Sequence of protein 2:
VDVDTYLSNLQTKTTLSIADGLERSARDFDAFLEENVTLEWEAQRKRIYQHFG

Residue-level contacts at the interface:
Residue P1690 in protein 1 interacts with residue W49 in protein 2 (closest heavy-atom distance 4.2 Å).
Residue Y1206 in protein 1 interacts with residue T21 in protein 2 (closest heavy-atom distance 4.6 Å).
Residue V1852 in protein 1 contacts residue Y57 in protein 2 (closest heavy-atom distance 3.4 Å).
Residue L1693 in protein 1 contacts residue I56 in protein 2 (closest heavy-atom distance 4.1 Å).
Residue W1209 in protein 1 is in contact with residue L14 in protein 2 (closest heavy-atom distance 3.6 Å).
Residue R1446 in protein 1 contacts residue S33 in protein 2 (closest heavy-atom distance 3.8 Å).
Residue A1697 in protein 1 contacts residue I56 in protein 2 (closest heavy-atom distance 4.7 Å).
Residue Q1560 in protein 1 contacts residue V45 in protein 2 (closest heavy-atom distance 4.1 Å).
Residue L1760 in protein 1 is in contact with residue Y57 in protein 2 (closest heavy-atom distance 4.4 Å).
Residue E1634 in protein 1 interacts with residue V45 in protein 2 (closest heavy-atom distance 4.1 Å).
Residue W1209 in protein 1 is in contact with residue L17 in protein 2 (closest heavy-atom distance 3.8 Å).
Residue K1841 in protein 1 interacts with residue L47 in protein 2 (closest heavy-atom distance 4.3 Å).
Residue E1385 in protein 1 is in contact with residue L30 in protein 2 (closest heavy-atom distance 4.4 Å).
Residue T1442 in protein 1 interacts with residue L30 in protein 2 (closest heavy-atom distance 4.1 Å).
Residue Q1269 in protein 1 interacts with residue Y13 in protein 2 (closest heavy-atom distance 3.9 Å).
Residue L1696 in protein 1 interacts with residue F60 in protein 2 (closest heavy-atom distance 4.2 Å).
Residue K1216 in protein 1 interacts with residue D9 in protein 2 (closest heavy-atom distance 3.8 Å).
Residue R1495 in protein 1 interacts with residue F40 in protein 2 (closest heavy-atom distance 4.0 Å).
Residue G1848 in protein 1 interacts with residue Y57 in protein 2 (closest heavy-atom distance 2.9 Å).
Residue L1554 in protein 1 contacts residue L41 in protein 2 (closest heavy-atom distance 4.3 Å).
Residue P1208 in protein 1 contacts residue T22 in protein 2 (closest heavy-atom distance 3.7 Å).
Residue H1756 in protein 1 interacts with residue R53 in protein 2 (closest heavy-atom distance 4.5 Å).
Residue Q1445 in protein 1 interacts with residue D36 in protein 2 (closest heavy-atom distance 4.5 Å).
Residue D1449 in protein 1 is in contact with residue F40 in protein 2 (closest heavy-atom distance 3.1 Å).
Residue T1442 in protein 1 interacts with residue S33 in protein 2 (closest heavy-atom distance 4.0 Å).
Residue Y1265 in protein 1 contacts residue I26 in protein 2 (closest heavy-atom distance 3.8 Å).
Residue A1448 in protein 1 interacts with residue F40 in protein 2 (closest heavy-atom distance 3.7 Å).
Residue K1216 in protein 1 is in contact with residue V10 in protein 2 (closest heavy-atom distance 3.5 Å).
Residue N1205 in protein 1 interacts with residue T22 in protein 2 (closest heavy-atom distance 3.7 Å).
Residue Y1206 in protein 1 contacts residue L23 in protein 2 (closest heavy-atom distance 4.5 Å).
Residue N1451 in protein 1 is in contact with residue F40 in protein 2 (closest heavy-atom distance 4.7 Å).
Residue D1449 in protein 1 is in contact with residue D36 in protein 2 (closest heavy-atom distance 4.5 Å).
Residue Y1386 in protein 1 contacts residue I26 in protein 2 (closest heavy-atom distance 4.2 Å).
Residue Q1445 in protein 1 is in contact with residue F40 in protein 2 (closest heavy-atom distance 3.1 Å).
Residue E1390 in protein 1 contacts residue I26 in protein 2 (closest heavy-atom distance 3.7 Å).
Residue H1266 in protein 1 contacts residue Y13 in protein 2 (closest heavy-atom distance 3.1 Å).
Residue K1498 in protein 1 contacts residue E48 in protein 2 (closest heavy-atom distance 3.4 Å).
Residue N1205 in protein 1 contacts residue L23 in protein 2 (closest heavy-atom distance 3.9 Å).
Residue F1491 in protein 1 contacts residue L41 in protein 2 (closest heavy-atom distance 3.6 Å).
Residue E1851 in protein 1 contacts residue Y57 in protein 2 (closest heavy-atom distance 4.7 Å).
Residue L1845 in protein 1 is in contact with residue E50 in protein 2 (closest heavy-atom distance 3.3 Å).
Residue L1389 in protein 1 contacts residue I26 in protein 2 (closest heavy-atom distance 3.9 Å).
Residue N1694 in protein 1 interacts with residue I56 in protein 2 (closest heavy-atom distance 4.4 Å).
Residue S1564 in protein 1 contacts residue E48 in protein 2 (closest heavy-atom distance 2.6 Å).
Residue H1756 in protein 1 is in contact with residue Y57 in protein 2 (closest heavy-atom distance 4.1 Å).
Residue K1488 in protein 1 is in contact with residue F37 in protein 2 (closest heavy-atom distance 3.7 Å).
Residue V1492 in protein 1 contacts residue F37 in protein 2 (closest heavy-atom distance 4.0 Å).
Residue K1841 in protein 1 interacts with residue E50 in protein 2 (closest heavy-atom distance 4.3 Å).
Residue Q1445 in protein 1 interacts with residue F37 in protein 2 (closest heavy-atom distance 3.5 Å).
Residue A1697 in protein 1 contacts residue F60 in protein 2 (closest heavy-atom distance 3.9 Å).
Residue S1753 in protein 1 is in contact with residue R53 in protein 2 (closest heavy-atom distance 3.8 Å).
Residue F1491 in protein 1 is in contact with residue N44 in protein 2 (closest heavy-atom distance 4.1 Å).
Residue L1389 in protein 1 interacts with residue L30 in protein 2 (closest heavy-atom distance 4.1 Å).
Residue L1693 in protein 1 is in contact with residue R53 in protein 2 (closest heavy-atom distance 3.9 Å).
Residue F1491 in protein 1 contacts residue F37 in protein 2 (closest heavy-atom distance 4.0 Å).
Residue Q1560 in protein 1 interacts with residue E48 in protein 2 (closest heavy-atom distance 4.8 Å).
Residue R1495 in protein 1 interacts with residue N44 in protein 2 (closest heavy-atom distance 3.1 Å).
Residue A1557 in protein 1 contacts residue L41 in protein 2 (closest heavy-atom distance 4.2 Å).
Residue P1690 in protein 1 interacts with residue R53 in protein 2 (closest heavy-atom distance 4.6 Å).
Residue L1845 in protein 1 interacts with residue R53 in protein 2 (closest heavy-atom distance 4.0 Å).

Sequence of protein 1:
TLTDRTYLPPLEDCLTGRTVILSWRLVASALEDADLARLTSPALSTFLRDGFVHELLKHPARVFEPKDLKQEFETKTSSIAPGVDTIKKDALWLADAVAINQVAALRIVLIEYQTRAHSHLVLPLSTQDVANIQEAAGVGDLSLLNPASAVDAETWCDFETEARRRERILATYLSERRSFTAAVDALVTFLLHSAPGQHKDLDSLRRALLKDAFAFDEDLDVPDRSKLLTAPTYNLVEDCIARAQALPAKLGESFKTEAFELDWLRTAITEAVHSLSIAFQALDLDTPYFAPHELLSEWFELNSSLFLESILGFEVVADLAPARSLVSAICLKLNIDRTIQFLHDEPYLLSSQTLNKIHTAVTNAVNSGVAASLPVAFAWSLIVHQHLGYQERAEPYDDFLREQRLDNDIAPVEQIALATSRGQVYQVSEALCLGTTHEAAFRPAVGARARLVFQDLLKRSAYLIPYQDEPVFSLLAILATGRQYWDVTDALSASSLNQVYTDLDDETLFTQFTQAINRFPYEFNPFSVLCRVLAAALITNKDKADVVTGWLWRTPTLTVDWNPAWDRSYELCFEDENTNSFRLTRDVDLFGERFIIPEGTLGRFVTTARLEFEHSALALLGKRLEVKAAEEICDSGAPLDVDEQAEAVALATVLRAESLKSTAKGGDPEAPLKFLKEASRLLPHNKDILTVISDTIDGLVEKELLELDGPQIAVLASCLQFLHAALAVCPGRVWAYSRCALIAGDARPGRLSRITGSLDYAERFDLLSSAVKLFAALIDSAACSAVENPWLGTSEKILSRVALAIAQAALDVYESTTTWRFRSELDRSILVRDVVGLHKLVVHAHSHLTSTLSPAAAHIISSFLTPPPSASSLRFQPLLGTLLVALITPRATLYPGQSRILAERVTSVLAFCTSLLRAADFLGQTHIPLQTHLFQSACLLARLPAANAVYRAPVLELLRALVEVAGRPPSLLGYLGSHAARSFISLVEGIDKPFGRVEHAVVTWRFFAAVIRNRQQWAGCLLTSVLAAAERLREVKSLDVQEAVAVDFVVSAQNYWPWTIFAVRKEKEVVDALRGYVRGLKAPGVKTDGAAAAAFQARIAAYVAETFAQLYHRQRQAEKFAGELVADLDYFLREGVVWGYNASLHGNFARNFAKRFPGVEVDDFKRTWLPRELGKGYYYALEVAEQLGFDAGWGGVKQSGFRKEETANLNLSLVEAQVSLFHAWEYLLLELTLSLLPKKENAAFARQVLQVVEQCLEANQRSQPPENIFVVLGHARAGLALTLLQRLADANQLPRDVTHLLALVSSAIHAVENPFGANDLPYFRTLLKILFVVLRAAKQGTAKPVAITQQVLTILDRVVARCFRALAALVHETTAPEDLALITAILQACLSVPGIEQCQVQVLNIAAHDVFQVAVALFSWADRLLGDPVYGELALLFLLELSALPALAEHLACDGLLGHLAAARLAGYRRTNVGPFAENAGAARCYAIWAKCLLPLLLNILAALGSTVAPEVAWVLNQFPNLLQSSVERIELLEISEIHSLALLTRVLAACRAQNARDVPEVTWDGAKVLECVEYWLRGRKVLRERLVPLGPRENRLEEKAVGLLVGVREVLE

This data describes a binding interaction between two proteins.